Sequence of protein 2:
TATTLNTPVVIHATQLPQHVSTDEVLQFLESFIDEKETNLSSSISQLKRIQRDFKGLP

Sequence of protein 1:
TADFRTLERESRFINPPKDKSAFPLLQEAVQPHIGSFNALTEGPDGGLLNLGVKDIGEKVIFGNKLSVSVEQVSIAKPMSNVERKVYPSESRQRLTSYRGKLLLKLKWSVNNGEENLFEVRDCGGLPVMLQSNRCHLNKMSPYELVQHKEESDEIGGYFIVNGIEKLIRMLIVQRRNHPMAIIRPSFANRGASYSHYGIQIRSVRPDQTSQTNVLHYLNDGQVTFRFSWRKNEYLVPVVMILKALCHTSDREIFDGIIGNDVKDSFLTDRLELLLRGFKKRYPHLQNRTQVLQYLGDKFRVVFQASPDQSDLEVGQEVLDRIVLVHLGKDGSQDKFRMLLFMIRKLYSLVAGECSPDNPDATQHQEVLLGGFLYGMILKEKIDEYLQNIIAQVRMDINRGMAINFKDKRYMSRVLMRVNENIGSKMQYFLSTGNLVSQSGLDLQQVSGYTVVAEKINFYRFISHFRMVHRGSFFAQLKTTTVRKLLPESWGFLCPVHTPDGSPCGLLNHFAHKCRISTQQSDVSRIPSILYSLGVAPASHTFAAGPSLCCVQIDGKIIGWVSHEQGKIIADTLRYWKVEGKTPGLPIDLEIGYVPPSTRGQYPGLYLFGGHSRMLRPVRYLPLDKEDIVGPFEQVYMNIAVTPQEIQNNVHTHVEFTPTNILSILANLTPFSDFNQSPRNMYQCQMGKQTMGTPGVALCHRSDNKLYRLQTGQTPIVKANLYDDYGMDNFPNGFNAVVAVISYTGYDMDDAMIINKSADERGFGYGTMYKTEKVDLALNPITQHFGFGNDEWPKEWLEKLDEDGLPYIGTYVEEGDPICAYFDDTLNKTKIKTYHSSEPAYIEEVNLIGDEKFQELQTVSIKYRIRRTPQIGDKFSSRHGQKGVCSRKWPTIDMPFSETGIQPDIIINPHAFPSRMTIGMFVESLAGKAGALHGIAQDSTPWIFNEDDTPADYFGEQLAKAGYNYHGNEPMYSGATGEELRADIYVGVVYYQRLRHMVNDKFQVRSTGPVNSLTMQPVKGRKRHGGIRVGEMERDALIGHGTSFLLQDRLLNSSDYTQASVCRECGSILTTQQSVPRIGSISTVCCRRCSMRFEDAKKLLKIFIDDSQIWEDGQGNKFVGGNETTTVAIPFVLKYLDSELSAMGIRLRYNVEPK

The following describes two proteins that form a bound complex.

Residue-level contacts at the interface:
Residue T1173 in protein 1 is in contact with residue V20 in protein 2 (closest heavy-atom distance 4.8 Å).
Residue T1175 in protein 1 contacts residue T15 in protein 2 (closest heavy-atom distance 3.9 Å).
Residue T1174 in protein 1 contacts residue V20 in protein 2 (closest heavy-atom distance 3.7 Å).
Residue K1203 in protein 1 contacts residue H23 in protein 2 (closest heavy-atom distance 4.1 Å).
Residue T1175 in protein 1 interacts with residue V20 in protein 2 (closest heavy-atom distance 4.3 Å).
Residue K1203 in protein 1 interacts with residue V21 in protein 2 (closest heavy-atom distance 4.7 Å).
Residue R1105 in protein 1 is in contact with residue V21 in protein 2 (closest heavy-atom distance 3.6 Å).
Residue R1105 in protein 1 contacts residue V20 in protein 2 (closest heavy-atom distance 3.8 Å).
Residue P1202 in protein 1 interacts with residue V21 in protein 2 (closest heavy-atom distance 3.7 Å).
Residue I1123 in protein 1 is in contact with residue T12 in protein 2 (closest heavy-atom distance 4.0 Å).
Residue P1202 in protein 1 interacts with residue V20 in protein 2 (closest heavy-atom distance 4.6 Å).